Sequence of the first protein:
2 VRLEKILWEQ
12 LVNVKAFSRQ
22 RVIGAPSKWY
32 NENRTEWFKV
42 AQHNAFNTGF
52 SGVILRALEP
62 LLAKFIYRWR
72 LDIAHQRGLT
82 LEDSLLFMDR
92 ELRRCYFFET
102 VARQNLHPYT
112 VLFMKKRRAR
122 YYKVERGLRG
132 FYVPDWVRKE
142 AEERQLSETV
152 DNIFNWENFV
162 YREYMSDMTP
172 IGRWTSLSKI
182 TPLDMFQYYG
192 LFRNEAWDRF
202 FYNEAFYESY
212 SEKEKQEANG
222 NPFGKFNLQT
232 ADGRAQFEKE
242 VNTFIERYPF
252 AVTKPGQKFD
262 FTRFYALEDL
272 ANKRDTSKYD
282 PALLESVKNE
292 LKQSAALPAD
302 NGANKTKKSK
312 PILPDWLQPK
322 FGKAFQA

Contacts between the two chains:
Residue F114 in the first protein is in contact with residue I64 in the second protein (closest heavy-atom distance 4.0 Å).
Residue T307 in the first protein interacts with residue F60 in the second protein (closest heavy-atom distance 4.3 Å).
Residue V125 in the first protein interacts with residue H42 in the second protein (closest heavy-atom distance 4.7 Å).
Residue K124 in the first protein contacts residue N69 in the second protein (closest heavy-atom distance 3.0 Å).
Residue L129 in the first protein contacts residue H42 in the second protein (closest heavy-atom distance 3.0 Å).
Residue V125 in the first protein contacts residue V44 in the second protein (closest heavy-atom distance 4.1 Å).
Residue F132 in the first protein contacts residue I70 in the second protein (closest heavy-atom distance 3.5 Å).
Residue R121 in the first protein contacts residue K67 in the second protein (closest heavy-atom distance 2.8 Å).
Residue P135 in the first protein is in contact with residue E45 in the second protein (closest heavy-atom distance 3.9 Å).
Residue T307 in the first protein contacts residue G61 in the second protein (closest heavy-atom distance 3.6 Å).
Residue K124 in the first protein interacts with residue D71 in the second protein (closest heavy-atom distance 3.3 Å).
Residue P135 in the first protein interacts with residue V44 in the second protein (closest heavy-atom distance 3.6 Å).
Residue P135 in the first protein contacts residue H39 in the second protein (closest heavy-atom distance 3.6 Å).
Residue V134 in the first protein contacts residue H39 in the second protein (closest heavy-atom distance 3.5 Å).
Residue G128 in the first protein is in contact with residue W73 in the second protein (closest heavy-atom distance 3.6 Å).
Residue R130 in the first protein is in contact with residue H42 in the second protein (closest heavy-atom distance 3.1 Å).
Residue V125 in the first protein interacts with residue I70 in the second protein (closest heavy-atom distance 4.1 Å).
Residue E141 in the first protein contacts residue K67 in the second protein (closest heavy-atom distance 3.3 Å).
Residue Y133 in the first protein is in contact with residue H42 in the second protein (closest heavy-atom distance 4.5 Å).
Residue W137 in the first protein contacts residue D46 in the second protein (closest heavy-atom distance 3.5 Å).
Residue W137 in the first protein is in contact with residue P48 in the second protein (closest heavy-atom distance 3.6 Å).
Residue W137 in the first protein contacts residue E45 in the second protein (closest heavy-atom distance 3.0 Å).
Residue Y133 in the first protein contacts residue H39 in the second protein (closest heavy-atom distance 3.1 Å).
Residue K308 in the first protein interacts with residue G58 in the second protein (closest heavy-atom distance 3.9 Å).
Residue V134 in the first protein interacts with residue I70 in the second protein (closest heavy-atom distance 3.6 Å).
Residue V138 in the first protein interacts with residue I70 in the second protein (closest heavy-atom distance 4.3 Å).
Residue R121 in the first protein contacts residue F66 in the second protein (closest heavy-atom distance 4.5 Å).
Residue K124 in the first protein contacts residue W73 in the second protein (closest heavy-atom distance 4.9 Å).
Residue T307 in the first protein contacts residue N59 in the second protein (closest heavy-atom distance 3.0 Å).
Residue W137 in the first protein contacts residue I70 in the second protein (closest heavy-atom distance 4.1 Å).
Residue V125 in the first protein interacts with residue D71 in the second protein (closest heavy-atom distance 3.8 Å).
Residue F114 in the first protein is in contact with residue F66 in the second protein (closest heavy-atom distance 4.0 Å).
Residue L129 in the first protein interacts with residue G41 in the second protein (closest heavy-atom distance 3.7 Å).
Residue W137 in the first protein interacts with residue N69 in the second protein (closest heavy-atom distance 4.2 Å).
Residue F132 in the first protein contacts residue V44 in the second protein (closest heavy-atom distance 3.6 Å).
Residue Y110 in the first protein interacts with residue I64 in the second protein (closest heavy-atom distance 4.1 Å).
Residue R121 in the first protein contacts residue V68 in the second protein (closest heavy-atom distance 3.2 Å).
Residue V125 in the first protein contacts residue W73 in the second protein (closest heavy-atom distance 4.1 Å).
Residue Y133 in the first protein is in contact with residue K40 in the second protein (closest heavy-atom distance 3.9 Å).
Residue P135 in the first protein is in contact with residue I70 in the second protein (closest heavy-atom distance 3.6 Å).
Residue T307 in the first protein is in contact with residue G58 in the second protein (closest heavy-atom distance 4.1 Å).
Residue D136 in the first protein interacts with residue H39 in the second protein (closest heavy-atom distance 4.3 Å).
Residue K117 in the first protein contacts residue F66 in the second protein (closest heavy-atom distance 3.6 Å).
Residue Y122 in the first protein contacts residue I70 in the second protein (closest heavy-atom distance 4.3 Å).
Residue R121 in the first protein contacts residue I70 in the second protein (closest heavy-atom distance 3.7 Å).
Residue K117 in the first protein is in contact with residue V68 in the second protein (closest heavy-atom distance 4.3 Å).
Residue K124 in the first protein contacts residue V68 in the second protein (closest heavy-atom distance 4.7 Å).
Residue G131 in the first protein interacts with residue H42 in the second protein (closest heavy-atom distance 3.2 Å).
Residue K309 in the first protein contacts residue N59 in the second protein (closest heavy-atom distance 4.9 Å).
Residue S310 in the first protein contacts residue N59 in the second protein (closest heavy-atom distance 5.0 Å).
Residue G131 in the first protein interacts with residue K40 in the second protein (closest heavy-atom distance 4.5 Å).
Residue R118 in the first protein contacts residue F66 in the second protein (closest heavy-atom distance 3.5 Å).
Residue W137 in the first protein interacts with residue K47 in the second protein (closest heavy-atom distance 3.7 Å).
Residue K308 in the first protein interacts with residue N59 in the second protein (closest heavy-atom distance 3.3 Å).
Residue L129 in the first protein interacts with residue W73 in the second protein (closest heavy-atom distance 3.8 Å).
Residue W137 in the first protein interacts with residue K67 in the second protein (closest heavy-atom distance 3.7 Å).
Residue F132 in the first protein interacts with residue H42 in the second protein (closest heavy-atom distance 3.2 Å).

This data describes a binding interaction between two proteins.

Sequence of the second protein:
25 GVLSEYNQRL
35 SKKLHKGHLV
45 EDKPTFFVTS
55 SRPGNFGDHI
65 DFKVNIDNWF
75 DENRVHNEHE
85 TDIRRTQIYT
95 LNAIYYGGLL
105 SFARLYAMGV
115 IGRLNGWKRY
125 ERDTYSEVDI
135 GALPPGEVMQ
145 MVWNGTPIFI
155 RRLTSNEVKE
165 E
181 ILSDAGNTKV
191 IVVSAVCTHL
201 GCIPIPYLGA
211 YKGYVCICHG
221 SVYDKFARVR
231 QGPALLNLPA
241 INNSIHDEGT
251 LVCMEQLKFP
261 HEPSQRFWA